Sequence of the first protein:
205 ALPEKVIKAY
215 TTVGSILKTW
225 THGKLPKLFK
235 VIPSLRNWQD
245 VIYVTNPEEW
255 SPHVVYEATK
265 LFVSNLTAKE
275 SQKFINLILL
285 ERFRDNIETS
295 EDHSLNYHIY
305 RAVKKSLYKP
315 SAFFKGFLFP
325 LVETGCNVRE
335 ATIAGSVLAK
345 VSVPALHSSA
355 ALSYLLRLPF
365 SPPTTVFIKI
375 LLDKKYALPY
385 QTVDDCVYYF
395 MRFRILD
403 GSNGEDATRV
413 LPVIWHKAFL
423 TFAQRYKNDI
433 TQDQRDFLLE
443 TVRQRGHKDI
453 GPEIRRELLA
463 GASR

Sequence of the second protein:
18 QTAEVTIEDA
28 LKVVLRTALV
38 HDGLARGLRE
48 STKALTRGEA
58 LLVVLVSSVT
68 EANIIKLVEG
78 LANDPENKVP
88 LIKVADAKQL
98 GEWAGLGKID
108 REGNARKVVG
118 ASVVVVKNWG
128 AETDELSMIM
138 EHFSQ

Interface contacts:
Residue K379 in the first protein is in contact with residue G110 in the second protein (closest heavy-atom distance 4.9 Å).
Residue A381 in the first protein interacts with residue E109 in the second protein (closest heavy-atom distance 2.5 Å).
Residue Y380 in the first protein is in contact with residue R108 in the second protein (closest heavy-atom distance 3.3 Å).
Residue L350 in the first protein interacts with residue R108 in the second protein (closest heavy-atom distance 4.9 Å).
Residue Y380 in the first protein interacts with residue N111 in the second protein (closest heavy-atom distance 2.6 Å).
Residue Y380 in the first protein interacts with residue E109 in the second protein (closest heavy-atom distance 3.1 Å).
Residue A349 in the first protein is in contact with residue R108 in the second protein (closest heavy-atom distance 4.8 Å).
Residue R466 in the first protein interacts with residue E109 in the second protein (closest heavy-atom distance 4.6 Å).
Residue Y380 in the first protein is in contact with residue G110 in the second protein (closest heavy-atom distance 4.7 Å).
Residue K379 in the first protein contacts residue E109 in the second protein (closest heavy-atom distance 3.2 Å).
Residue L350 in the first protein interacts with residue V37 in the second protein (closest heavy-atom distance 3.9 Å).

This data describes a binding interaction between two proteins.